Sequence of protein 2:
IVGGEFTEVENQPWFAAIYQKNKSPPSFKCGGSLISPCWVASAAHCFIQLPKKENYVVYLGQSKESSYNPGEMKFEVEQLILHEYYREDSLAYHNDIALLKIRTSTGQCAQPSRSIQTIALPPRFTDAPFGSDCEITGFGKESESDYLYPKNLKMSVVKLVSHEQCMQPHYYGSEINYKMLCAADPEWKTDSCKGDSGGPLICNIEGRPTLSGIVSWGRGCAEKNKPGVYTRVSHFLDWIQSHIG

Sequence of protein 1:
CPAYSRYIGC

Residue-level contacts at the interface:
Residue C32 in protein 2 contacts residue Y8 in protein 1 (closest heavy-atom distance 4.7 Å).
Residue K196 in protein 2 is in contact with residue C11 in protein 1 (closest heavy-atom distance 3.2 Å).
Residue S92 in protein 2 contacts residue A4 in protein 1 (closest heavy-atom distance 3.2 Å).
Residue Q51 in protein 2 contacts residue G10 in protein 1 (closest heavy-atom distance 3.5 Å).
Residue G230 in protein 2 interacts with residue R7 in protein 1 (closest heavy-atom distance 3.4 Å).
Residue W219 in protein 2 is in contact with residue S6 in protein 1 (closest heavy-atom distance 4.6 Å).
Residue K228 in protein 2 contacts residue R7 in protein 1 (closest heavy-atom distance 4.5 Å).
Residue V217 in protein 2 contacts residue R7 in protein 1 (closest heavy-atom distance 4.5 Å).
Residue C48 in protein 2 is in contact with residue Y8 in protein 1 (closest heavy-atom distance 3.5 Å).
Residue K31 in protein 2 contacts residue I9 in protein 1 (closest heavy-atom distance 3.6 Å).
Residue D91 in protein 2 contacts residue P3 in protein 1 (closest heavy-atom distance 4.5 Å).
Residue Y151 in protein 2 interacts with residue I9 in protein 1 (closest heavy-atom distance 3.4 Å).
Residue E90 in protein 2 is in contact with residue C2 in protein 1 (closest heavy-atom distance 3.7 Å).
Residue R221 in protein 2 contacts residue Y5 in protein 1 (closest heavy-atom distance 3.6 Å).
Residue W219 in protein 2 contacts residue Y5 in protein 1 (closest heavy-atom distance 3.1 Å).
Residue Y95 in protein 2 interacts with residue Y8 in protein 1 (closest heavy-atom distance 4.1 Å).
Residue P229 in protein 2 interacts with residue R7 in protein 1 (closest heavy-atom distance 4.4 Å).
Residue H47 in protein 2 interacts with residue Y8 in protein 1 (closest heavy-atom distance 3.6 Å).
Residue W219 in protein 2 contacts residue R7 in protein 1 (closest heavy-atom distance 4.0 Å).
Residue S199 in protein 2 interacts with residue R7 in protein 1 (closest heavy-atom distance 3.7 Å).
Residue L93 in protein 2 is in contact with residue A4 in protein 1 (closest heavy-atom distance 4.2 Å).
Residue Y95 in protein 2 is in contact with residue C11 in protein 1 (closest heavy-atom distance 3.9 Å).
Residue K196 in protein 2 interacts with residue Y8 in protein 1 (closest heavy-atom distance 3.6 Å).
Residue K31 in protein 2 is in contact with residue G10 in protein 1 (closest heavy-atom distance 4.5 Å).
Residue S199 in protein 2 is in contact with residue I9 in protein 1 (closest heavy-atom distance 4.7 Å).
Residue S199 in protein 2 contacts residue Y8 in protein 1 (closest heavy-atom distance 3.6 Å).
Residue G197 in protein 2 is in contact with residue Y8 in protein 1 (closest heavy-atom distance 4.6 Å).
Residue G220 in protein 2 interacts with residue Y5 in protein 1 (closest heavy-atom distance 2.9 Å).
Residue S218 in protein 2 contacts residue R7 in protein 1 (closest heavy-atom distance 4.2 Å).
Residue K196 in protein 2 contacts residue I9 in protein 1 (closest heavy-atom distance 4.2 Å).
Residue V231 in protein 2 interacts with residue R7 in protein 1 (closest heavy-atom distance 4.8 Å).
Residue A224 in protein 2 contacts residue R7 in protein 1 (closest heavy-atom distance 4.7 Å).
Residue G197 in protein 2 is in contact with residue R7 in protein 1 (closest heavy-atom distance 3.0 Å).
Residue C195 in protein 2 interacts with residue R7 in protein 1 (closest heavy-atom distance 3.8 Å).
Residue Y174 in protein 2 interacts with residue Y5 in protein 1 (closest heavy-atom distance 4.0 Å).
Residue G220 in protein 2 is in contact with residue S6 in protein 1 (closest heavy-atom distance 4.5 Å).
Residue K31 in protein 2 is in contact with residue Y8 in protein 1 (closest heavy-atom distance 3.6 Å).
Residue C223 in protein 2 contacts residue R7 in protein 1 (closest heavy-atom distance 4.0 Å).
Residue L93 in protein 2 contacts residue S6 in protein 1 (closest heavy-atom distance 4.5 Å).
Residue D193 in protein 2 contacts residue R7 in protein 1 (closest heavy-atom distance 3.1 Å).
Residue R221 in protein 2 is in contact with residue R7 in protein 1 (closest heavy-atom distance 4.5 Å).
Residue E90 in protein 2 is in contact with residue P3 in protein 1 (closest heavy-atom distance 4.3 Å).
Residue K196 in protein 2 contacts residue R7 in protein 1 (closest heavy-atom distance 3.2 Å).
Residue F30 in protein 2 interacts with residue I9 in protein 1 (closest heavy-atom distance 3.7 Å).
Residue D198 in protein 2 is in contact with residue R7 in protein 1 (closest heavy-atom distance 4.3 Å).
Residue Y95 in protein 2 interacts with residue S6 in protein 1 (closest heavy-atom distance 2.8 Å).
Residue A94 in protein 2 is in contact with residue P3 in protein 1 (closest heavy-atom distance 3.3 Å).
Residue L93 in protein 2 interacts with residue Y5 in protein 1 (closest heavy-atom distance 3.0 Å).
Residue Y95 in protein 2 interacts with residue C2 in protein 1 (closest heavy-atom distance 4.5 Å).
Residue G197 in protein 2 contacts residue I9 in protein 1 (closest heavy-atom distance 4.2 Å).
Residue Y95 in protein 2 interacts with residue P3 in protein 1 (closest heavy-atom distance 3.4 Å).
Residue Q51 in protein 2 contacts residue Y8 in protein 1 (closest heavy-atom distance 3.8 Å).
Residue Y232 in protein 2 is in contact with residue R7 in protein 1 (closest heavy-atom distance 4.7 Å).
Residue G222 in protein 2 is in contact with residue R7 in protein 1 (closest heavy-atom distance 2.7 Å).
Residue L93 in protein 2 interacts with residue P3 in protein 1 (closest heavy-atom distance 2.5 Å).
Residue Q51 in protein 2 is in contact with residue C2 in protein 1 (closest heavy-atom distance 4.1 Å).
Residue Q51 in protein 2 interacts with residue C11 in protein 1 (closest heavy-atom distance 4.5 Å).
Residue G220 in protein 2 interacts with residue R7 in protein 1 (closest heavy-atom distance 3.6 Å).
Residue S194 in protein 2 is in contact with residue R7 in protein 1 (closest heavy-atom distance 3.1 Å).
Residue S92 in protein 2 contacts residue P3 in protein 1 (closest heavy-atom distance 3.4 Å).

The following describes two proteins that form a bound complex.